Sequence of the second protein:
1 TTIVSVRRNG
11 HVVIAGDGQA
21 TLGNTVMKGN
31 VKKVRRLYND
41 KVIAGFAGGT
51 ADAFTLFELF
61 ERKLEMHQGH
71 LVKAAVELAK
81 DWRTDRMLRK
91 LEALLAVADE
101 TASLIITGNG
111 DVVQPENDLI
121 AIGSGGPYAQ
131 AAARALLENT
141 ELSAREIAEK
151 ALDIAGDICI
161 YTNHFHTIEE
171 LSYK

The following describes two proteins that form a bound complex.

Sequence of the first protein:
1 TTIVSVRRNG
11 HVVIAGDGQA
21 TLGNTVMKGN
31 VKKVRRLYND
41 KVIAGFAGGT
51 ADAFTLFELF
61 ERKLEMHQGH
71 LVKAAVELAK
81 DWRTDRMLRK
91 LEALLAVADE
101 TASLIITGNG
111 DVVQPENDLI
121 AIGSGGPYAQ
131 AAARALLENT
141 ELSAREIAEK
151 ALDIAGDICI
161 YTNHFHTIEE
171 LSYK

Residue-level contacts at the interface:
Residue T25 in the second protein contacts residue C159 in the first protein (closest heavy-atom distance 4.9 Å).
Residue C159 in the second protein is in contact with residue T25 in the first protein (closest heavy-atom distance 4.9 Å).
Residue C159 in the second protein contacts residue N24 in the first protein (closest heavy-atom distance 4.0 Å).
Residue N24 in the second protein is in contact with residue C159 in the first protein (closest heavy-atom distance 4.0 Å).
Residue V26 in the second protein interacts with residue I158 in the first protein (closest heavy-atom distance 2.8 Å).
Residue I158 in the second protein is in contact with residue N24 in the first protein (closest heavy-atom distance 4.0 Å).
Residue I160 in the second protein interacts with residue V26 in the first protein (closest heavy-atom distance 3.1 Å).
Residue T25 in the second protein is in contact with residue I158 in the first protein (closest heavy-atom distance 3.2 Å).
Residue T25 in the second protein is in contact with residue I160 in the first protein (closest heavy-atom distance 3.6 Å).
Residue Y161 in the second protein interacts with residue I160 in the first protein (closest heavy-atom distance 4.7 Å).
Residue Q19 in the second protein interacts with residue I160 in the first protein (closest heavy-atom distance 3.4 Å).
Residue Y128 in the second protein contacts residue T25 in the first protein (closest heavy-atom distance 3.2 Å).
Residue N24 in the second protein is in contact with residue Y161 in the first protein (closest heavy-atom distance 3.5 Å).
Residue I160 in the second protein contacts residue T21 in the first protein (closest heavy-atom distance 3.8 Å).
Residue I158 in the second protein contacts residue T25 in the first protein (closest heavy-atom distance 3.2 Å).
Residue I160 in the second protein interacts with residue Y161 in the first protein (closest heavy-atom distance 4.7 Å).
Residue V26 in the second protein interacts with residue D157 in the first protein (closest heavy-atom distance 3.5 Å).
Residue I160 in the second protein is in contact with residue T25 in the first protein (closest heavy-atom distance 3.6 Å).
Residue I160 in the second protein contacts residue N24 in the first protein (closest heavy-atom distance 3.3 Å).
Residue I158 in the second protein is in contact with residue V26 in the first protein (closest heavy-atom distance 2.8 Å).
Residue N24 in the second protein contacts residue I158 in the first protein (closest heavy-atom distance 4.0 Å).
Residue N24 in the second protein interacts with residue Y128 in the first protein (closest heavy-atom distance 4.8 Å).
Residue I160 in the second protein is in contact with residue I160 in the first protein (closest heavy-atom distance 3.3 Å).
Residue Y161 in the second protein contacts residue N24 in the first protein (closest heavy-atom distance 3.5 Å).
Residue N24 in the second protein interacts with residue I160 in the first protein (closest heavy-atom distance 3.3 Å).
Residue V26 in the second protein contacts residue I160 in the first protein (closest heavy-atom distance 3.1 Å).
Residue T25 in the second protein is in contact with residue Y128 in the first protein (closest heavy-atom distance 3.2 Å).
Residue Y161 in the second protein interacts with residue Y161 in the first protein (closest heavy-atom distance 4.0 Å).
Residue D157 in the second protein contacts residue V26 in the first protein (closest heavy-atom distance 3.5 Å).
Residue T21 in the second protein contacts residue I160 in the first protein (closest heavy-atom distance 3.8 Å).
Residue Y128 in the second protein is in contact with residue N24 in the first protein (closest heavy-atom distance 4.8 Å).
Residue I160 in the second protein is in contact with residue Q19 in the first protein (closest heavy-atom distance 3.4 Å).